Residue-level contacts at the interface:
Residue G169 in chain B contacts residue L15 in chain A (closest heavy-atom distance 3.4 Å).
Residue Q164 in chain B is in contact with residue T10 in chain A (closest heavy-atom distance 3.4 Å).
Residue I110 in chain B is in contact with residue P19 in chain A (closest heavy-atom distance 3.4 Å).
Residue V168 in chain B is in contact with residue P43 in chain A (closest heavy-atom distance 3.7 Å).
Residue A163 in chain B is in contact with residue E8 in chain A (closest heavy-atom distance 3.8 Å).
Residue Q164 in chain B interacts with residue S13 in chain A (closest heavy-atom distance 3.5 Å).
Residue E104 in chain B contacts residue E26 in chain A (closest heavy-atom distance 3.8 Å).
Residue L175 in chain B interacts with residue I87 in chain A (closest heavy-atom distance 3.7 Å).
Residue A111 in chain B contacts residue Y17 in chain A (closest heavy-atom distance 3.4 Å).
Residue V168 in chain B interacts with residue E16 in chain A (closest heavy-atom distance 3.5 Å).
Residue I151 in chain B interacts with residue L29 in chain A (closest heavy-atom distance 3.7 Å).
Residue S147 in chain B interacts with residue E26 in chain A (closest heavy-atom distance 3.5 Å).
Residue M108 in chain B contacts residue L14 in chain A (closest heavy-atom distance 3.6 Å).
Residue S147 in chain B contacts residue L29 in chain A (closest heavy-atom distance 3.7 Å).
Residue L157 in chain B is in contact with residue L12 in chain A (closest heavy-atom distance 3.5 Å).
Residue Q164 in chain B is in contact with residue E8 in chain A (closest heavy-atom distance 2.8 Å).
Residue A111 in chain B interacts with residue L14 in chain A (closest heavy-atom distance 3.5 Å).
Residue P103 in chain B interacts with residue F22 in chain A (closest heavy-atom distance 3.7 Å).
Residue P103 in chain B interacts with residue T24 in chain A (closest heavy-atom distance 3.8 Å).
Residue F181 in chain B contacts residue T33 in chain A (closest heavy-atom distance 3.8 Å).
Residue Q107 in chain B interacts with residue S27 in chain A (closest heavy-atom distance 3.6 Å).
Residue V168 in chain B contacts residue I44 in chain A (closest heavy-atom distance 3.7 Å).
Residue M108 in chain B interacts with residue P11 in chain A (closest heavy-atom distance 3.7 Å).
Residue Q107 in chain B contacts residue T24 in chain A (closest heavy-atom distance 3.0 Å).
Residue G169 in chain B interacts with residue L12 in chain A (closest heavy-atom distance 3.7 Å).
Residue L154 in chain B interacts with residue P11 in chain A (closest heavy-atom distance 3.8 Å).
Residue Y155 in chain B interacts with residue P11 in chain A (closest heavy-atom distance 3.4 Å).
Residue S166 in chain B contacts residue L12 in chain A (closest heavy-atom distance 3.4 Å).
Residue Y155 in chain B contacts residue L15 in chain A (closest heavy-atom distance 3.5 Å).
Residue F127 in chain B contacts residue P19 in chain A (closest heavy-atom distance 3.9 Å).
Residue L175 in chain B interacts with residue E89 in chain A (closest heavy-atom distance 3.6 Å).
Residue A163 in chain B contacts residue T10 in chain A (closest heavy-atom distance 3.8 Å).
Residue F127 in chain B contacts residue F22 in chain A (closest heavy-atom distance 3.4 Å).
Residue L176 in chain B is in contact with residue T33 in chain A (closest heavy-atom distance 3.8 Å).
Residue Q164 in chain B interacts with residue E7 in chain A (closest heavy-atom distance 3.1 Å).
Residue V172 in chain B interacts with residue L37 in chain A (closest heavy-atom distance 3.4 Å).
Residue L185 in chain B contacts residue H95 in chain A (closest heavy-atom distance 3.7 Å).
Residue Y155 in chain B contacts residue L12 in chain A (closest heavy-atom distance 3.8 Å).
Residue I151 in chain B contacts residue E26 in chain A (closest heavy-atom distance 3.4 Å).
Residue L173 in chain B contacts residue L12 in chain A (closest heavy-atom distance 3.5 Å).
Residue N150 in chain B interacts with residue E26 in chain A (closest heavy-atom distance 3.1 Å).
Residue H184 in chain B is in contact with residue E89 in chain A (closest heavy-atom distance 3.0 Å).
Residue Q170 in chain B is in contact with residue L12 in chain A (closest heavy-atom distance 3.7 Å).
Residue K115 in chain B is in contact with residue L14 in chain A (closest heavy-atom distance 3.9 Å).
Residue K115 in chain B contacts residue Y17 in chain A (closest heavy-atom distance 3.5 Å).
Residue Q107 in chain B interacts with residue F22 in chain A (closest heavy-atom distance 3.3 Å).
Residue V168 in chain B contacts residue Y42 in chain A (closest heavy-atom distance 3.8 Å).
Residue K162 in chain B contacts residue E7 in chain A (closest heavy-atom distance 3.7 Å).
Residue F127 in chain B is in contact with residue V21 in chain A (closest heavy-atom distance 3.4 Å).
Residue Q129 in chain B interacts with residue P23 in chain A (closest heavy-atom distance 3.7 Å).
Residue L175 in chain B contacts residue T33 in chain A (closest heavy-atom distance 3.7 Å).
Residue K115 in chain B contacts residue S13 in chain A (closest heavy-atom distance 3.7 Å).
Residue F127 in chain B contacts residue P23 in chain A (closest heavy-atom distance 3.8 Å).
Residue Y112 in chain B interacts with residue L14 in chain A (closest heavy-atom distance 3.7 Å).
Residue K171 in chain B contacts residue Y42 in chain A (closest heavy-atom distance 3.5 Å).
Residue F181 in chain B is in contact with residue F32 in chain A (closest heavy-atom distance 3.7 Å).
Residue V172 in chain B is in contact with residue T33 in chain A (closest heavy-atom distance 3.7 Å).
Residue T114 in chain B contacts residue Y17 in chain A (closest heavy-atom distance 3.3 Å).
Residue Y155 in chain B is in contact with residue T18 in chain A (closest heavy-atom distance 3.9 Å).
Residue F181 in chain B is in contact with residue L29 in chain A (closest heavy-atom distance 3.7 Å).

Sequence of chain A:
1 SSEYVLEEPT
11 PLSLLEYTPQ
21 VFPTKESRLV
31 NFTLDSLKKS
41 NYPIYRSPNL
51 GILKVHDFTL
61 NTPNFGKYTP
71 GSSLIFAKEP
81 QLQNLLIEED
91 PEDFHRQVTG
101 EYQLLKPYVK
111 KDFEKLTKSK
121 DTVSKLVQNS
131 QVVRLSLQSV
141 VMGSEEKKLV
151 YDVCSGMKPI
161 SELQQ

The following describes two proteins that form a bound complex.

Sequence of chain B:
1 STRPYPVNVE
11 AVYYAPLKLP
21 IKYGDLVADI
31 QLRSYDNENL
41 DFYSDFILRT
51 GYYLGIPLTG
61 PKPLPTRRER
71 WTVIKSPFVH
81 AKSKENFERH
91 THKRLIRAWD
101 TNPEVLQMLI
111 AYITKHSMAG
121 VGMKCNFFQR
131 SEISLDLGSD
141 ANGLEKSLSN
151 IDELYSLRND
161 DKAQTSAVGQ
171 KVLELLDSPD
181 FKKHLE